Sequence of the second protein:
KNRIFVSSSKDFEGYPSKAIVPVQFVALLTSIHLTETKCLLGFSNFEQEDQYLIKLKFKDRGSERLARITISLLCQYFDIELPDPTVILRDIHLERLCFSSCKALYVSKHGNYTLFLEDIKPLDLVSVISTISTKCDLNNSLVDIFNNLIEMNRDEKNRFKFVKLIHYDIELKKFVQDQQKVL

Sequence of the first protein:
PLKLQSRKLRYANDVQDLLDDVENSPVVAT

These two protein chains interact to form a complex.

Interface contacts:
Residue V123 in the second protein interacts with residue L20 in the first protein (closest heavy-atom distance 3.7 Å).
Residue N128 in the second protein is in contact with residue V29 in the first protein (closest heavy-atom distance 3.5 Å).
Residue K63 in the second protein is in contact with residue S26 in the first protein (closest heavy-atom distance 4.3 Å).
Residue T130 in the second protein interacts with residue S26 in the first protein (closest heavy-atom distance 4.4 Å).
Residue N128 in the second protein interacts with residue V23 in the first protein (closest heavy-atom distance 3.6 Å).
Residue V123 in the second protein contacts residue L19 in the first protein (closest heavy-atom distance 3.8 Å).
Residue F132 in the second protein is in contact with residue L19 in the first protein (closest heavy-atom distance 4.2 Å).
Residue K65 in the second protein contacts residue L19 in the first protein (closest heavy-atom distance 4.5 Å).
Residue G127 in the second protein contacts residue V29 in the first protein (closest heavy-atom distance 5.0 Å).
Residue H126 in the second protein contacts residue E24 in the first protein (closest heavy-atom distance 3.2 Å).
Residue K20 in the second protein interacts with residue L20 in the first protein (closest heavy-atom distance 4.3 Å).
Residue K125 in the second protein contacts residue L20 in the first protein (closest heavy-atom distance 3.9 Å).
Residue I22 in the second protein interacts with residue L20 in the first protein (closest heavy-atom distance 4.7 Å).
Residue K125 in the second protein contacts residue V23 in the first protein (closest heavy-atom distance 3.9 Å).
Residue S124 in the second protein interacts with residue V23 in the first protein (closest heavy-atom distance 4.1 Å).
Residue N128 in the second protein contacts residue P27 in the first protein (closest heavy-atom distance 3.7 Å).
Residue G127 in the second protein contacts residue T31 in the first protein (closest heavy-atom distance 4.1 Å).
Residue N128 in the second protein is in contact with residue A30 in the first protein (closest heavy-atom distance 3.0 Å).
Residue N128 in the second protein is in contact with residue T31 in the first protein (closest heavy-atom distance 2.8 Å).
Residue K125 in the second protein interacts with residue E24 in the first protein (closest heavy-atom distance 3.1 Å).
Residue F132 in the second protein is in contact with residue V23 in the first protein (closest heavy-atom distance 3.8 Å).
Residue T130 in the second protein interacts with residue V29 in the first protein (closest heavy-atom distance 4.7 Å).
Residue Y129 in the second protein interacts with residue V29 in the first protein (closest heavy-atom distance 3.0 Å).
Residue T130 in the second protein is in contact with residue P27 in the first protein (closest heavy-atom distance 3.7 Å).
Residue T130 in the second protein interacts with residue V23 in the first protein (closest heavy-atom distance 3.8 Å).
Residue Y129 in the second protein interacts with residue P27 in the first protein (closest heavy-atom distance 4.6 Å).
Residue L42 in the second protein is in contact with residue V28 in the first protein (closest heavy-atom distance 4.2 Å).
Residue Y129 in the second protein interacts with residue V23 in the first protein (closest heavy-atom distance 4.2 Å).
Residue F132 in the second protein contacts residue D22 in the first protein (closest heavy-atom distance 3.5 Å).
Residue K125 in the second protein is in contact with residue D21 in the first protein (closest heavy-atom distance 4.7 Å).
Residue L61 in the second protein contacts residue V28 in the first protein (closest heavy-atom distance 3.9 Å).
Residue K63 in the second protein is in contact with residue D22 in the first protein (closest heavy-atom distance 2.8 Å).
Residue L121 in the second protein contacts residue L19 in the first protein (closest heavy-atom distance 3.9 Å).
Residue K65 in the second protein interacts with residue D18 in the first protein (closest heavy-atom distance 3.4 Å).
Residue V123 in the second protein is in contact with residue V23 in the first protein (closest heavy-atom distance 3.2 Å).
Residue K65 in the second protein contacts residue D22 in the first protein (closest heavy-atom distance 3.3 Å).
Residue T130 in the second protein interacts with residue V28 in the first protein (closest heavy-atom distance 3.0 Å).
Residue Y129 in the second protein contacts residue V28 in the first protein (closest heavy-atom distance 3.6 Å).
Residue I22 in the second protein is in contact with residue V16 in the first protein (closest heavy-atom distance 3.6 Å).
Residue S124 in the second protein interacts with residue L20 in the first protein (closest heavy-atom distance 3.7 Å).
Residue K63 in the second protein contacts residue V28 in the first protein (closest heavy-atom distance 4.1 Å).